The following describes two proteins that form a bound complex.

Sequence of chain A:
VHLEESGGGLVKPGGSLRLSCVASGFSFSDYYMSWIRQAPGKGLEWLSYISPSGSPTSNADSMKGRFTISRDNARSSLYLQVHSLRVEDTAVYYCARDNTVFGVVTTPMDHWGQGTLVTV

Sequence of chain B:
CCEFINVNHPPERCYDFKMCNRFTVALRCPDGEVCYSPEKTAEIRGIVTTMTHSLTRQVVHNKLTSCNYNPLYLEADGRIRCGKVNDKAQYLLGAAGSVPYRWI

Residue-level contacts at the interface:
Residue T126 in chain A interacts with residue Y57 in chain B (closest heavy-atom distance 4.6 Å).
Residue V125 in chain A interacts with residue E64 in chain B (closest heavy-atom distance 4.0 Å).
Residue F122 in chain A is in contact with residue Y57 in chain B (closest heavy-atom distance 4.3 Å).
Residue F122 in chain A is in contact with residue G67 in chain B (closest heavy-atom distance 3.9 Å).
Residue Y52 in chain A is in contact with residue E60 in chain B (closest heavy-atom distance 4.9 Å).
Residue V124 in chain A interacts with residue E64 in chain B (closest heavy-atom distance 3.4 Å).
Residue T126 in chain A contacts residue N27 in chain B (closest heavy-atom distance 3.3 Å).
Residue V125 in chain A is in contact with residue S58 in chain B (closest heavy-atom distance 4.7 Å).
Residue V125 in chain A is in contact with residue K61 in chain B (closest heavy-atom distance 3.7 Å).
Residue V121 in chain A interacts with residue Y57 in chain B (closest heavy-atom distance 3.6 Å).
Residue V124 in chain A is in contact with residue G67 in chain B (closest heavy-atom distance 4.5 Å).
Residue V124 in chain A contacts residue P59 in chain B (closest heavy-atom distance 4.3 Å).
Residue Y52 in chain A is in contact with residue K61 in chain B (closest heavy-atom distance 4.5 Å).
Residue T126 in chain A is in contact with residue S58 in chain B (closest heavy-atom distance 3.7 Å).
Residue F122 in chain A interacts with residue P31 in chain B (closest heavy-atom distance 3.9 Å).
Residue V124 in chain A is in contact with residue I68 in chain B (closest heavy-atom distance 3.8 Å).
Residue V121 in chain A is in contact with residue N29 in chain B (closest heavy-atom distance 5.0 Å).
Residue T127 in chain A is in contact with residue N27 in chain B (closest heavy-atom distance 4.2 Å).
Residue V125 in chain A contacts residue P59 in chain B (closest heavy-atom distance 3.2 Å).
Residue F122 in chain A interacts with residue P32 in chain B (closest heavy-atom distance 3.9 Å).
Residue F122 in chain A contacts residue T71 in chain B (closest heavy-atom distance 4.2 Å).
Residue V125 in chain A interacts with residue E60 in chain B (closest heavy-atom distance 3.2 Å).
Residue F122 in chain A interacts with residue I68 in chain B (closest heavy-atom distance 3.6 Å).
Residue V121 in chain A contacts residue P31 in chain B (closest heavy-atom distance 4.7 Å).
Residue T126 in chain A is in contact with residue P59 in chain B (closest heavy-atom distance 4.1 Å).
Residue F122 in chain A contacts residue L48 in chain B (closest heavy-atom distance 4.2 Å).
Residue P128 in chain A contacts residue E60 in chain B (closest heavy-atom distance 4.3 Å).
Residue V121 in chain A interacts with residue I68 in chain B (closest heavy-atom distance 4.4 Å).